Sequence of the second protein:
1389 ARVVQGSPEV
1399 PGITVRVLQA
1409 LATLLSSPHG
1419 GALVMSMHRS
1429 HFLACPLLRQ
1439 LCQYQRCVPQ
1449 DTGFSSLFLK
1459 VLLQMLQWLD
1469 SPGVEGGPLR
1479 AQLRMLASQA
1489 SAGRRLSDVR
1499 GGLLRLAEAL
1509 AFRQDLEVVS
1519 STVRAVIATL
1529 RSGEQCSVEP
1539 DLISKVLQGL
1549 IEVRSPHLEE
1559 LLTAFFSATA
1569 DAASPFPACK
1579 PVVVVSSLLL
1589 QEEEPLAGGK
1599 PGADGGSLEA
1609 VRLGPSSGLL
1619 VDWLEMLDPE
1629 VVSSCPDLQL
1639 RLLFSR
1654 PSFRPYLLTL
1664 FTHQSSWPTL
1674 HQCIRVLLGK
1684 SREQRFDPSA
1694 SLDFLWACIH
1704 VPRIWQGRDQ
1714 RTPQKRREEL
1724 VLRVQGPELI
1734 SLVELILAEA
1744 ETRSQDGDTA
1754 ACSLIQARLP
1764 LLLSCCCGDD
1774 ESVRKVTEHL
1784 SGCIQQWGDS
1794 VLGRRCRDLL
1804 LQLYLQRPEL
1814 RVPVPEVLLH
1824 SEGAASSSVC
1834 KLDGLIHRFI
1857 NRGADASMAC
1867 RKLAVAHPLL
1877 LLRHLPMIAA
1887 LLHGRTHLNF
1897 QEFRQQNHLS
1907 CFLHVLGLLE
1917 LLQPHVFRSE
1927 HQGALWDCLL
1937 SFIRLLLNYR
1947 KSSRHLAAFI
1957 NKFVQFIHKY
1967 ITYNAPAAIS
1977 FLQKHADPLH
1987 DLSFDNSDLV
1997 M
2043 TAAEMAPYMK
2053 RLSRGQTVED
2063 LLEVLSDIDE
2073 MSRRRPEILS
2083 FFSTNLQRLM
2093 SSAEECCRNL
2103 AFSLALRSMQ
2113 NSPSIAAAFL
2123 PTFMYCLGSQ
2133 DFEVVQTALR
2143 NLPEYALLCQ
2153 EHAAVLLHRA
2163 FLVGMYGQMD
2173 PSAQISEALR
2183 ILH

Residue-level contacts at the interface:
Residue S224 in the first protein interacts with residue P1658 in the second protein (closest heavy-atom distance 3.3 Å).
Residue P264 in the first protein contacts residue S1614 in the second protein (closest heavy-atom distance 3.7 Å).
Residue S227 in the first protein interacts with residue Y1659 in the second protein (closest heavy-atom distance 3.2 Å).
Residue Y225 in the first protein contacts residue P1658 in the second protein (closest heavy-atom distance 4.1 Å).
Residue P264 in the first protein is in contact with residue S1584 in the second protein (closest heavy-atom distance 3.5 Å).
Residue Y353 in the first protein interacts with residue V1459 in the second protein (closest heavy-atom distance 3.3 Å).
Residue T228 in the first protein interacts with residue D1620 in the second protein (closest heavy-atom distance 3.8 Å).
Residue P303 in the first protein contacts residue V1581 in the second protein (closest heavy-atom distance 3.7 Å).
Residue H150 in the first protein interacts with residue G1710 in the second protein (closest heavy-atom distance 3.1 Å).
Residue V395 in the first protein interacts with residue L1412 in the second protein (closest heavy-atom distance 3.9 Å).
Residue S149 in the first protein is in contact with residue Q1713 in the second protein (closest heavy-atom distance 3.3 Å).
Residue T189 in the first protein is in contact with residue H1666 in the second protein (closest heavy-atom distance 3.5 Å).
Residue D151 in the first protein contacts residue Q1709 in the second protein (closest heavy-atom distance 3.4 Å).
Residue Q399 in the first protein is in contact with residue A1420 in the second protein (closest heavy-atom distance 4.1 Å).
Residue P226 in the first protein contacts residue V1619 in the second protein (closest heavy-atom distance 3.3 Å).
Residue Y304 in the first protein contacts residue S1585 in the second protein (closest heavy-atom distance 3.6 Å).
Residue T223 in the first protein is in contact with residue S1655 in the second protein (closest heavy-atom distance 3.4 Å).
Residue P264 in the first protein contacts residue P1613 in the second protein (closest heavy-atom distance 4.1 Å).
Residue S224 in the first protein is in contact with residue Y1659 in the second protein (closest heavy-atom distance 4.0 Å).
Residue Q301 in the first protein contacts residue V1581 in the second protein (closest heavy-atom distance 4.2 Å).
Residue L187 in the first protein interacts with residue T1662 in the second protein (closest heavy-atom distance 3.7 Å).
Residue N355 in the first protein interacts with residue S1469 in the second protein (closest heavy-atom distance 3.9 Å).
Residue Y353 in the first protein is in contact with residue W1466 in the second protein (closest heavy-atom distance 3.9 Å).
Residue R265 in the first protein contacts residue L1617 in the second protein (closest heavy-atom distance 3.6 Å).
Residue H150 in the first protein is in contact with residue Q1713 in the second protein (closest heavy-atom distance 3.7 Å).
Residue P264 in the first protein is in contact with residue L1617 in the second protein (closest heavy-atom distance 3.9 Å).
Residue Q145 in the first protein interacts with residue Q1713 in the second protein (closest heavy-atom distance 3.4 Å).
Residue Y304 in the first protein interacts with residue V1581 in the second protein (closest heavy-atom distance 4.0 Å).
Residue N152 in the first protein is in contact with residue Q1709 in the second protein (closest heavy-atom distance 3.6 Å).
Residue Q384 in the first protein interacts with residue V1459 in the second protein (closest heavy-atom distance 3.4 Å).
Residue H150 in the first protein interacts with residue D1712 in the second protein (closest heavy-atom distance 4.0 Å).
Residue E350 in the first protein contacts residue A1509 in the second protein (closest heavy-atom distance 3.8 Å).
Residue H150 in the first protein contacts residue W1708 in the second protein (closest heavy-atom distance 3.4 Å).
Residue L187 in the first protein contacts residue A1700 in the second protein (closest heavy-atom distance 3.7 Å).
Residue S224 in the first protein interacts with residue F1656 in the second protein (closest heavy-atom distance 4.1 Å).
Residue R119 in the first protein interacts with residue Q1713 in the second protein (closest heavy-atom distance 3.4 Å).
Residue R265 in the first protein is in contact with residue G1616 in the second protein (closest heavy-atom distance 3.6 Å).
Residue H150 in the first protein is in contact with residue R1711 in the second protein (closest heavy-atom distance 3.8 Å).
Residue L187 in the first protein is in contact with residue D1696 in the second protein (closest heavy-atom distance 3.4 Å).
Residue P226 in the first protein is in contact with residue F1656 in the second protein (closest heavy-atom distance 3.6 Å).
Residue P190 in the first protein interacts with residue P1705 in the second protein (closest heavy-atom distance 4.2 Å).
Residue A188 in the first protein is in contact with residue P1705 in the second protein (closest heavy-atom distance 3.6 Å).
Residue D263 in the first protein interacts with residue P1613 in the second protein (closest heavy-atom distance 3.8 Å).
Residue S224 in the first protein contacts residue S1655 in the second protein (closest heavy-atom distance 3.1 Å).
Residue P190 in the first protein contacts residue H1666 in the second protein (closest heavy-atom distance 4.0 Å).
Residue P226 in the first protein is in contact with residue Y1659 in the second protein (closest heavy-atom distance 3.8 Å).
Residue H150 in the first protein interacts with residue Q1709 in the second protein (closest heavy-atom distance 2.8 Å).
Residue S227 in the first protein interacts with residue E1623 in the second protein (closest heavy-atom distance 4.1 Å).
Residue D151 in the first protein contacts residue G1710 in the second protein (closest heavy-atom distance 3.7 Å).
Residue A188 in the first protein contacts residue H1666 in the second protein (closest heavy-atom distance 3.5 Å).
Residue Y353 in the first protein contacts residue M1463 in the second protein (closest heavy-atom distance 4.0 Å).
Residue K194 in the first protein is in contact with residue T1662 in the second protein (closest heavy-atom distance 3.4 Å).
Residue N262 in the first protein contacts residue P1613 in the second protein (closest heavy-atom distance 3.6 Å).
Residue V395 in the first protein interacts with residue P1416 in the second protein (closest heavy-atom distance 3.8 Å).
Residue F388 in the first protein interacts with residue V1459 in the second protein (closest heavy-atom distance 3.7 Å).
Residue Y225 in the first protein is in contact with residue Y1659 in the second protein (closest heavy-atom distance 3.6 Å).
Residue M230 in the first protein contacts residue Y1659 in the second protein (closest heavy-atom distance 4.2 Å).
Residue V191 in the first protein is in contact with residue L1663 in the second protein (closest heavy-atom distance 3.9 Å).
Residue P226 in the first protein interacts with residue G1616 in the second protein (closest heavy-atom distance 3.6 Å).
Residue Y353 in the first protein interacts with residue Q1462 in the second protein (closest heavy-atom distance 3.5 Å).

Sequence of the first protein:
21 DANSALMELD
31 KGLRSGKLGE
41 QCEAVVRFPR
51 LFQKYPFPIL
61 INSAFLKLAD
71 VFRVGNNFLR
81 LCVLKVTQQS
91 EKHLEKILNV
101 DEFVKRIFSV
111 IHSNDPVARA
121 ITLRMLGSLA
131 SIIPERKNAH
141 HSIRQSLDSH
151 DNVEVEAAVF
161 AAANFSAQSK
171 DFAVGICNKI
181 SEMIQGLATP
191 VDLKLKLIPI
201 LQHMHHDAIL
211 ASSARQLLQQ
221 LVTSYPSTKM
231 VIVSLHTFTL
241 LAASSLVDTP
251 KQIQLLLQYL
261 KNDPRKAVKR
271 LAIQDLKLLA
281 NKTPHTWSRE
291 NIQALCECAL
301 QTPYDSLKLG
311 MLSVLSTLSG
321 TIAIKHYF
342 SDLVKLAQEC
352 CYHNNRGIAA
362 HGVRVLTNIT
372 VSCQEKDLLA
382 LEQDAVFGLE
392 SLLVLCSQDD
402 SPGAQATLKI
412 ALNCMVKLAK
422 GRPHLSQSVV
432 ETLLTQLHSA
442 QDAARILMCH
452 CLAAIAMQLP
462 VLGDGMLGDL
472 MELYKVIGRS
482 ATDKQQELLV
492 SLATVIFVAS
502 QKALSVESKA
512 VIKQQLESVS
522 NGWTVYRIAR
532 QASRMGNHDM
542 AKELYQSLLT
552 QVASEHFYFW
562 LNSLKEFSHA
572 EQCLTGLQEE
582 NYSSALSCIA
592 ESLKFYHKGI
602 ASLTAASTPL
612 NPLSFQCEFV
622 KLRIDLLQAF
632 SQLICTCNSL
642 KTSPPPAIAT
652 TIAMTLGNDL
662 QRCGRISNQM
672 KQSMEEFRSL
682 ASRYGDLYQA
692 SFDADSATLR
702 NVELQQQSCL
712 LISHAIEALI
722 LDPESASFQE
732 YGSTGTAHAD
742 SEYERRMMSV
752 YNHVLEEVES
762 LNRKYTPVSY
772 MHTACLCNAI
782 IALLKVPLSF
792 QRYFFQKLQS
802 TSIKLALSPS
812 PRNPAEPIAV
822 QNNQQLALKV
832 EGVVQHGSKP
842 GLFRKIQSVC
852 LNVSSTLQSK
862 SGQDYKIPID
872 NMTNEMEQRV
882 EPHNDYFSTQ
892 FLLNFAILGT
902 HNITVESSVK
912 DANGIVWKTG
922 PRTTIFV

The following describes two proteins that form a bound complex.